Interface contacts:
Residue R65 in protein 2 interacts with residue G78 in protein 1 (closest heavy-atom distance 2.9 Å).
Residue S22 in protein 2 contacts residue V47 in protein 1 (closest heavy-atom distance 3.5 Å).
Residue R336 in protein 2 interacts with residue Y155 in protein 1 (closest heavy-atom distance 3.2 Å).
Residue E682 in protein 2 is in contact with residue K127 in protein 1 (closest heavy-atom distance 2.5 Å).
Residue R336 in protein 2 contacts residue R129 in protein 1 (closest heavy-atom distance 3.2 Å).
Residue E278 in protein 2 interacts with residue R140 in protein 1 (closest heavy-atom distance 3.1 Å).
Residue I315 in protein 2 interacts with residue N173 in protein 1 (closest heavy-atom distance 3.2 Å).
Residue E275 in protein 2 interacts with residue K141 in protein 1 (closest heavy-atom distance 2.9 Å).
Residue Q333 in protein 2 contacts residue N154 in protein 1 (closest heavy-atom distance 2.9 Å).
Residue D61 in protein 2 interacts with residue Q82 in protein 1 (closest heavy-atom distance 3.1 Å).
Residue S24 in protein 2 is in contact with residue E46 in protein 1 (closest heavy-atom distance 2.8 Å).
Residue S165 in protein 2 is in contact with residue R106 in protein 1 (closest heavy-atom distance 3.7 Å).
Residue R31 in protein 2 interacts with residue F72 in protein 1 (closest heavy-atom distance 3.0 Å).
Residue F339 in protein 2 contacts residue K127 in protein 1 (closest heavy-atom distance 3.2 Å).
Residue T27 in protein 2 contacts residue E46 in protein 1 (closest heavy-atom distance 3.2 Å).
Residue K319 in protein 2 is in contact with residue E175 in protein 1 (closest heavy-atom distance 2.9 Å).
Residue Q23 in protein 2 is in contact with residue V47 in protein 1 (closest heavy-atom distance 3.3 Å).
Residue R65 in protein 2 contacts residue Q82 in protein 1 (closest heavy-atom distance 2.6 Å).
Residue N75 in protein 2 contacts residue R76 in protein 1 (closest heavy-atom distance 2.5 Å).
Residue I370 in protein 2 is in contact with residue D148 in protein 1 (closest heavy-atom distance 3.5 Å).
Residue F339 in protein 2 interacts with residue I126 in protein 1 (closest heavy-atom distance 3.5 Å).
Residue P337 in protein 2 interacts with residue Y155 in protein 1 (closest heavy-atom distance 3.5 Å).
Residue S371 in protein 2 contacts residue Q145 in protein 1 (closest heavy-atom distance 3.3 Å).
Residue R336 in protein 2 interacts with residue D148 in protein 1 (closest heavy-atom distance 2.8 Å).
Residue I364 in protein 2 contacts residue K132 in protein 1 (closest heavy-atom distance 3.7 Å).
Residue I370 in protein 2 is in contact with residue Y146 in protein 1 (closest heavy-atom distance 3.7 Å).
Residue Q333 in protein 2 is in contact with residue F157 in protein 1 (closest heavy-atom distance 3.4 Å).
Residue I370 in protein 2 contacts residue A133 in protein 1 (closest heavy-atom distance 3.4 Å).
Residue E332 in protein 2 is in contact with residue S153 in protein 1 (closest heavy-atom distance 3.4 Å).
Residue E363 in protein 2 interacts with residue K134 in protein 1 (closest heavy-atom distance 2.8 Å).
Residue E161 in protein 2 is in contact with residue R110 in protein 1 (closest heavy-atom distance 3.5 Å).
Residue K377 in protein 2 is in contact with residue R140 in protein 1 (closest heavy-atom distance 2.8 Å).
Residue P337 in protein 2 interacts with residue V124 in protein 1 (closest heavy-atom distance 3.6 Å).
Residue Q333 in protein 2 interacts with residue E158 in protein 1 (closest heavy-atom distance 3.5 Å).
Residue Q333 in protein 2 contacts residue N156 in protein 1 (closest heavy-atom distance 2.8 Å).
Residue W373 in protein 2 is in contact with residue N143 in protein 1 (closest heavy-atom distance 3.3 Å).
Residue E278 in protein 2 contacts residue K141 in protein 1 (closest heavy-atom distance 3.5 Å).
Residue D366 in protein 2 contacts residue K132 in protein 1 (closest heavy-atom distance 3.5 Å).
Residue F279 in protein 2 interacts with residue K141 in protein 1 (closest heavy-atom distance 3.0 Å).
Residue E332 in protein 2 contacts residue N154 in protein 1 (closest heavy-atom distance 3.0 Å).
Residue T27 in protein 2 contacts residue G44 in protein 1 (closest heavy-atom distance 3.0 Å).
Residue I315 in protein 2 is in contact with residue P172 in protein 1 (closest heavy-atom distance 3.4 Å).
Residue D639 in protein 2 contacts residue K127 in protein 1 (closest heavy-atom distance 2.8 Å).
Residue H340 in protein 2 contacts residue K127 in protein 1 (closest heavy-atom distance 2.7 Å).
Residue K319 in protein 2 contacts residue R166 in protein 1 (closest heavy-atom distance 3.1 Å).
Residue D366 in protein 2 is in contact with residue K134 in protein 1 (closest heavy-atom distance 3.8 Å).
Residue L72 in protein 2 interacts with residue R76 in protein 1 (closest heavy-atom distance 2.7 Å).
Residue Q34 in protein 2 is in contact with residue F72 in protein 1 (closest heavy-atom distance 3.2 Å).
Residue R65 in protein 2 interacts with residue I81 in protein 1 (closest heavy-atom distance 2.8 Å).
Residue Q333 in protein 2 interacts with residue Y155 in protein 1 (closest heavy-atom distance 3.6 Å).
Residue S371 in protein 2 interacts with residue Y146 in protein 1 (closest heavy-atom distance 3.1 Å).
Residue S165 in protein 2 is in contact with residue R110 in protein 1 (closest heavy-atom distance 2.8 Å).
Residue L72 in protein 2 is in contact with residue D77 in protein 1 (closest heavy-atom distance 3.0 Å).
Residue R65 in protein 2 interacts with residue W64 in protein 1 (closest heavy-atom distance 3.5 Å).
Residue I114 in protein 2 is in contact with residue R110 in protein 1 (closest heavy-atom distance 3.7 Å).
Residue I370 in protein 2 contacts residue H139 in protein 1 (closest heavy-atom distance 2.4 Å).
Residue W373 in protein 2 interacts with residue Q145 in protein 1 (closest heavy-atom distance 3.1 Å).
Residue W373 in protein 2 interacts with residue R140 in protein 1 (closest heavy-atom distance 3.4 Å).
Residue K73 in protein 2 interacts with residue G74 in protein 1 (closest heavy-atom distance 3.2 Å).
Residue W373 in protein 2 interacts with residue L144 in protein 1 (closest heavy-atom distance 2.9 Å).

Sequence of protein 2:
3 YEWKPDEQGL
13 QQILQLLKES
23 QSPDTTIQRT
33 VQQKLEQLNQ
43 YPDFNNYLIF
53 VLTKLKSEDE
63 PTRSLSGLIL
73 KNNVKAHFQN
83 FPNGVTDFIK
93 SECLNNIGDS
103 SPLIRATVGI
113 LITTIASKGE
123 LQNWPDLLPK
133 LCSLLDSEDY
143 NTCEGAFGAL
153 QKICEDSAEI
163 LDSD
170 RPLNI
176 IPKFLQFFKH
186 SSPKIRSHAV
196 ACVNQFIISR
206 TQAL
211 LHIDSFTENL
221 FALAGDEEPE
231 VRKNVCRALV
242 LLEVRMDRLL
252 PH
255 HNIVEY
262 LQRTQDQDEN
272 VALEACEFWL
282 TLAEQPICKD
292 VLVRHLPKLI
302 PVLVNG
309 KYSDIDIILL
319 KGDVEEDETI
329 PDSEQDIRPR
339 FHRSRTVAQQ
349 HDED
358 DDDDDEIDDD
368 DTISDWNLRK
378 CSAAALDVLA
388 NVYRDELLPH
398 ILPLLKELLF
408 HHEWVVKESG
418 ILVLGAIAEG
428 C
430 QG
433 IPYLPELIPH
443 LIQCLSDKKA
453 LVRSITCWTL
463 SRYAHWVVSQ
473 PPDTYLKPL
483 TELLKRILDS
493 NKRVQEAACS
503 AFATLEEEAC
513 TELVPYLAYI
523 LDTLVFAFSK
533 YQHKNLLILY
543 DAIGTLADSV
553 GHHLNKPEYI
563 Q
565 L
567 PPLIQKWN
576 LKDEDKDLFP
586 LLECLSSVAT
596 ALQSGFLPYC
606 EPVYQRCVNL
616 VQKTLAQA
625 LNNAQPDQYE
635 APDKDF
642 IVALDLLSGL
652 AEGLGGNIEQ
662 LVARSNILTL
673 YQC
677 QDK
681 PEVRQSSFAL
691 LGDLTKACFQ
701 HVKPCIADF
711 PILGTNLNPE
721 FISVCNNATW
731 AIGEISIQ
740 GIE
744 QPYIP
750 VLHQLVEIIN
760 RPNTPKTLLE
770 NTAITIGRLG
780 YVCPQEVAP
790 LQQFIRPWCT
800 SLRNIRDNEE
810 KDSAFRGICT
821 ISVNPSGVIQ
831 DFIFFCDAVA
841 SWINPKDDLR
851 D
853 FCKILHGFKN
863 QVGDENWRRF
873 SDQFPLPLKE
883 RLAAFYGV

These two protein chains interact to form a complex.

Sequence of protein 1:
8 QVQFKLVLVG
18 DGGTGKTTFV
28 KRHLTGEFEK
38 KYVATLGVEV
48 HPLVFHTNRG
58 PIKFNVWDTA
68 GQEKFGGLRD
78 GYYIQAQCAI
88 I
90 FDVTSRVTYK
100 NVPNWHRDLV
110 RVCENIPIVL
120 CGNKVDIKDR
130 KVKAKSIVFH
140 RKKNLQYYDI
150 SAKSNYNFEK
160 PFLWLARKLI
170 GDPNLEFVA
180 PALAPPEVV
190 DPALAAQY